Residue-level contacts at the interface:
Residue E86 in chain B interacts with residue E220 in chain A (closest heavy-atom distance 3.3 Å).
Residue F91 in chain B interacts with residue R219 in chain A (closest heavy-atom distance 4.0 Å).

These two protein chains interact to form a complex.

Sequence of chain B:
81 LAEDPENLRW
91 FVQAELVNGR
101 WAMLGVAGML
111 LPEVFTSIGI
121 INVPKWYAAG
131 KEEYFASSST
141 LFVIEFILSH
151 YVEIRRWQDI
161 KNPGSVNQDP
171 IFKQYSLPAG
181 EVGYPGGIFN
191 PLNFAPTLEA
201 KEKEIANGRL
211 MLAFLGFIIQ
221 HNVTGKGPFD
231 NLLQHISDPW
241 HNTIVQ

Sequence of chain A:
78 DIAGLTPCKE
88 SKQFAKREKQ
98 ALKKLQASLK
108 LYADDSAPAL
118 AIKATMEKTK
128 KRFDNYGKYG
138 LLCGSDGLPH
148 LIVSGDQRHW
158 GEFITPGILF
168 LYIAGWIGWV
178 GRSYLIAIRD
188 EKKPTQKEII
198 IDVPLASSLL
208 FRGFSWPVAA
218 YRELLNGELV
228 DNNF